These two protein chains interact to form a complex.

Sequence of protein 1:
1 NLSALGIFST

Contacts between the two chains:
Residue K66 in protein 2 contacts residue L2 in protein 1 (closest heavy-atom distance 2.8 Å).
Residue Y159 in protein 2 is in contact with residue N1 in protein 1 (closest heavy-atom distance 2.7 Å).
Residue T73 in protein 2 interacts with residue F8 in protein 1 (closest heavy-atom distance 3.9 Å).
Residue V67 in protein 2 contacts residue L2 in protein 1 (closest heavy-atom distance 3.6 Å).
Residue V152 in protein 2 contacts residue G6 in protein 1 (closest heavy-atom distance 3.7 Å).
Residue T80 in protein 2 contacts residue T10 in protein 1 (closest heavy-atom distance 3.6 Å).
Residue Y159 in protein 2 contacts residue L2 in protein 1 (closest heavy-atom distance 3.7 Å).
Residue K146 in protein 2 interacts with residue T10 in protein 1 (closest heavy-atom distance 3.4 Å).
Residue R97 in protein 2 contacts residue I7 in protein 1 (closest heavy-atom distance 3.5 Å).
Residue Y123 in protein 2 is in contact with residue T10 in protein 1 (closest heavy-atom distance 3.8 Å).
Residue W147 in protein 2 contacts residue F8 in protein 1 (closest heavy-atom distance 3.4 Å).
Residue V152 in protein 2 contacts residue F8 in protein 1 (closest heavy-atom distance 3.8 Å).
Residue W147 in protein 2 interacts with residue S9 in protein 1 (closest heavy-atom distance 2.9 Å).
Residue R97 in protein 2 interacts with residue G6 in protein 1 (closest heavy-atom distance 4.7 Å).
Residue K66 in protein 2 interacts with residue A4 in protein 1 (closest heavy-atom distance 4.0 Å).
Residue W167 in protein 2 interacts with residue N1 in protein 1 (closest heavy-atom distance 3.6 Å).
Residue Y116 in protein 2 is in contact with residue T10 in protein 1 (closest heavy-atom distance 3.5 Å).
Residue M5 in protein 2 contacts residue N1 in protein 1 (closest heavy-atom distance 3.9 Å).
Residue T143 in protein 2 is in contact with residue T10 in protein 1 (closest heavy-atom distance 2.9 Å).
Residue Q155 in protein 2 is in contact with residue L5 in protein 1 (closest heavy-atom distance 3.4 Å).
Residue Y171 in protein 2 contacts residue N1 in protein 1 (closest heavy-atom distance 2.8 Å).
Residue A158 in protein 2 is in contact with residue L5 in protein 1 (closest heavy-atom distance 4.2 Å).
Residue R97 in protein 2 is in contact with residue F8 in protein 1 (closest heavy-atom distance 3.8 Å).
Residue D77 in protein 2 contacts residue S9 in protein 1 (closest heavy-atom distance 3.1 Å).
Residue F9 in protein 2 is in contact with residue L2 in protein 1 (closest heavy-atom distance 3.7 Å).
Residue M45 in protein 2 is in contact with residue L2 in protein 1 (closest heavy-atom distance 3.6 Å).
Residue E63 in protein 2 is in contact with residue N1 in protein 1 (closest heavy-atom distance 2.6 Å).
Residue Y59 in protein 2 contacts residue N1 in protein 1 (closest heavy-atom distance 4.0 Å).
Residue Y7 in protein 2 is in contact with residue L2 in protein 1 (closest heavy-atom distance 3.2 Å).
Residue Y159 in protein 2 interacts with residue S3 in protein 1 (closest heavy-atom distance 3.1 Å).
Residue Y99 in protein 2 interacts with residue S3 in protein 1 (closest heavy-atom distance 3.3 Å).
Residue H114 in protein 2 interacts with residue G6 in protein 1 (closest heavy-atom distance 4.7 Å).
Residue Y99 in protein 2 interacts with residue I7 in protein 1 (closest heavy-atom distance 3.9 Å).
Residue W147 in protein 2 interacts with residue T10 in protein 1 (closest heavy-atom distance 4.5 Å).
Residue Y99 in protein 2 contacts residue L2 in protein 1 (closest heavy-atom distance 3.9 Å).
Residue L81 in protein 2 interacts with residue T10 in protein 1 (closest heavy-atom distance 3.4 Å).
Residue H70 in protein 2 contacts residue L2 in protein 1 (closest heavy-atom distance 4.2 Å).
Residue H114 in protein 2 is in contact with residue I7 in protein 1 (closest heavy-atom distance 4.4 Å).
Residue L156 in protein 2 is in contact with residue S3 in protein 1 (closest heavy-atom distance 5.0 Å).
Residue T80 in protein 2 interacts with residue S9 in protein 1 (closest heavy-atom distance 4.9 Å).
Residue D77 in protein 2 interacts with residue T10 in protein 1 (closest heavy-atom distance 2.9 Å).
Residue H70 in protein 2 interacts with residue I7 in protein 1 (closest heavy-atom distance 3.7 Å).
Residue Y159 in protein 2 contacts residue L5 in protein 1 (closest heavy-atom distance 4.0 Å).
Residue A150 in protein 2 interacts with residue F8 in protein 1 (closest heavy-atom distance 4.7 Å).
Residue T73 in protein 2 interacts with residue S9 in protein 1 (closest heavy-atom distance 3.6 Å).
Residue L156 in protein 2 is in contact with residue L5 in protein 1 (closest heavy-atom distance 4.6 Å).
Residue T142 in protein 2 interacts with residue T10 in protein 1 (closest heavy-atom distance 5.0 Å).
Residue Y84 in protein 2 contacts residue T10 in protein 1 (closest heavy-atom distance 3.0 Å).
Residue Q155 in protein 2 contacts residue G6 in protein 1 (closest heavy-atom distance 3.0 Å).
Residue T73 in protein 2 interacts with residue I7 in protein 1 (closest heavy-atom distance 4.1 Å).
Residue Y7 in protein 2 interacts with residue N1 in protein 1 (closest heavy-atom distance 2.4 Å).
Residue K66 in protein 2 contacts residue S3 in protein 1 (closest heavy-atom distance 4.1 Å).
Residue K66 in protein 2 interacts with residue N1 in protein 1 (closest heavy-atom distance 3.2 Å).
Residue T163 in protein 2 contacts residue N1 in protein 1 (closest heavy-atom distance 3.7 Å).
Residue H70 in protein 2 interacts with residue S3 in protein 1 (closest heavy-atom distance 3.1 Å).
Residue V76 in protein 2 interacts with residue S9 in protein 1 (closest heavy-atom distance 3.4 Å).
Residue L156 in protein 2 contacts residue G6 in protein 1 (closest heavy-atom distance 3.2 Å).
Residue L156 in protein 2 is in contact with residue I7 in protein 1 (closest heavy-atom distance 4.8 Å).
Residue E63 in protein 2 interacts with residue L2 in protein 1 (closest heavy-atom distance 3.1 Å).
Residue F33 in protein 2 contacts residue N1 in protein 1 (closest heavy-atom distance 4.4 Å).

Sequence of protein 2:
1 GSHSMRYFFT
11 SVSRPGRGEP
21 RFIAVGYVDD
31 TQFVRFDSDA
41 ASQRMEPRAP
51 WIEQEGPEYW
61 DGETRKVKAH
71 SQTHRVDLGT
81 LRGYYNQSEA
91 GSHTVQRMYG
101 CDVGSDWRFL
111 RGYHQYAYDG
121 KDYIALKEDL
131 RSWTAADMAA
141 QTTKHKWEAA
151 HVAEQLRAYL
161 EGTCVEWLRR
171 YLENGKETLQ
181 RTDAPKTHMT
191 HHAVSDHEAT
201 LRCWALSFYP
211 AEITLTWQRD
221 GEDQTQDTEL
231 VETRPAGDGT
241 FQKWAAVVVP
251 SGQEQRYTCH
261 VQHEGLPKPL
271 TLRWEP